Sequence of protein 1:
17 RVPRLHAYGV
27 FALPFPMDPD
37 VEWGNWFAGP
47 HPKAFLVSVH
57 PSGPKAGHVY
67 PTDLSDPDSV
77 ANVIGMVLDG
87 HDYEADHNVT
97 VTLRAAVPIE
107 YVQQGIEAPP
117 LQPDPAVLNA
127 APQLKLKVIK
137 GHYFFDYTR

Sequence of protein 2:
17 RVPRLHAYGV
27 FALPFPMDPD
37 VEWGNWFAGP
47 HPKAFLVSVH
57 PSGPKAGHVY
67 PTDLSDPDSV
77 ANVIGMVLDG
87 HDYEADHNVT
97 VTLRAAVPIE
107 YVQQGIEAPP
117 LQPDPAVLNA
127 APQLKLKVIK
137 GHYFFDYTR

Contacts between the two chains:
Residue V79 in protein 2 is in contact with residue K133 in protein 1 (closest heavy-atom distance 4.0 Å).
Residue I80 in protein 2 contacts residue I135 in protein 1 (closest heavy-atom distance 4.0 Å).
Residue L99 in protein 2 contacts residue I135 in protein 1 (closest heavy-atom distance 4.0 Å).
Residue L29 in protein 2 contacts residue F140 in protein 1 (closest heavy-atom distance 4.3 Å).
Residue F27 in protein 2 contacts residue A23 in protein 1 (closest heavy-atom distance 3.8 Å).
Residue R145 in protein 2 contacts residue K133 in protein 1 (closest heavy-atom distance 3.7 Å).
Residue F27 in protein 2 contacts residue Y24 in protein 1 (closest heavy-atom distance 3.7 Å).
Residue T144 in protein 2 contacts residue K133 in protein 1 (closest heavy-atom distance 3.7 Å).
Residue L29 in protein 2 is in contact with residue K136 in protein 1 (closest heavy-atom distance 4.0 Å).
Residue P30 in protein 2 contacts residue K136 in protein 1 (closest heavy-atom distance 2.9 Å).
Residue Y143 in protein 2 contacts residue I135 in protein 1 (closest heavy-atom distance 3.8 Å).
Residue D142 in protein 2 contacts residue Y24 in protein 1 (closest heavy-atom distance 4.6 Å).
Residue R145 in protein 2 is in contact with residue R145 in protein 1 (closest heavy-atom distance 3.5 Å).
Residue F31 in protein 2 interacts with residue I135 in protein 1 (closest heavy-atom distance 3.9 Å).
Residue T144 in protein 2 is in contact with residue I135 in protein 1 (closest heavy-atom distance 3.9 Å).
Residue F31 in protein 2 is in contact with residue K136 in protein 1 (closest heavy-atom distance 3.8 Å).
Residue T144 in protein 2 contacts residue Y24 in protein 1 (closest heavy-atom distance 3.0 Å).
Residue L29 in protein 2 contacts residue L21 in protein 1 (closest heavy-atom distance 4.6 Å).
Residue I80 in protein 2 interacts with residue K133 in protein 1 (closest heavy-atom distance 4.4 Å).
Residue Y143 in protein 2 interacts with residue K133 in protein 1 (closest heavy-atom distance 2.9 Å).
Residue T144 in protein 2 contacts residue R145 in protein 1 (closest heavy-atom distance 4.3 Å).
Residue T144 in protein 2 is in contact with residue F140 in protein 1 (closest heavy-atom distance 3.6 Å).
Residue F27 in protein 2 is in contact with residue L21 in protein 1 (closest heavy-atom distance 4.1 Å).
Residue F27 in protein 2 is in contact with residue F140 in protein 1 (closest heavy-atom distance 3.5 Å).
Residue L29 in protein 2 interacts with residue I135 in protein 1 (closest heavy-atom distance 4.5 Å).

These two protein chains interact to form a complex.